Residue-level contacts at the interface:
Residue N345 in the first protein contacts residue V485 in the second protein (closest heavy-atom distance 3.2 Å).
Residue D73 in the first protein is in contact with residue R64 in the second protein (closest heavy-atom distance 2.8 Å).
Residue T428 in the first protein is in contact with residue R344 in the second protein (closest heavy-atom distance 4.1 Å).
Residue V67 in the first protein contacts residue L70 in the second protein (closest heavy-atom distance 4.1 Å).
Residue N345 in the first protein interacts with residue P347 in the second protein (closest heavy-atom distance 3.4 Å).
Residue D483 in the first protein interacts with residue N345 in the second protein (closest heavy-atom distance 3.5 Å).
Residue R344 in the first protein contacts residue T430 in the second protein (closest heavy-atom distance 3.9 Å).
Residue D74 in the first protein contacts residue V67 in the second protein (closest heavy-atom distance 3.5 Å).
Residue V485 in the first protein interacts with residue N345 in the second protein (closest heavy-atom distance 3.1 Å).
Residue L70 in the first protein is in contact with residue V67 in the second protein (closest heavy-atom distance 4.2 Å).
Residue I343 in the first protein interacts with residue S265 in the second protein (closest heavy-atom distance 4.1 Å).
Residue D74 in the first protein interacts with residue P66 in the second protein (closest heavy-atom distance 3.9 Å).
Residue D74 in the first protein is in contact with residue R64 in the second protein (closest heavy-atom distance 2.9 Å).
Residue E533 in the first protein contacts residue R344 in the second protein (closest heavy-atom distance 3.9 Å).
Residue D73 in the first protein interacts with residue A362 in the second protein (closest heavy-atom distance 3.6 Å).
Residue P363 in the first protein contacts residue Y76 in the second protein (closest heavy-atom distance 4.0 Å).
Residue S366 in the first protein contacts residue D483 in the second protein (closest heavy-atom distance 4.0 Å).
Residue Y76 in the first protein is in contact with residue P363 in the second protein (closest heavy-atom distance 4.1 Å).
Residue S264 in the first protein interacts with residue R344 in the second protein (closest heavy-atom distance 3.8 Å).
Residue D73 in the first protein is in contact with residue F361 in the second protein (closest heavy-atom distance 3.5 Å).
Residue D74 in the first protein contacts residue P363 in the second protein (closest heavy-atom distance 3.6 Å).
Residue P71 in the first protein interacts with residue P66 in the second protein (closest heavy-atom distance 3.9 Å).
Residue V261 in the first protein interacts with residue N345 in the second protein (closest heavy-atom distance 3.6 Å).
Residue P347 in the first protein interacts with residue P347 in the second protein (closest heavy-atom distance 3.5 Å).
Residue Y76 in the first protein interacts with residue D74 in the second protein (closest heavy-atom distance 2.7 Å).
Residue S366 in the first protein is in contact with residue I432 in the second protein (closest heavy-atom distance 3.6 Å).
Residue P363 in the first protein contacts residue I75 in the second protein (closest heavy-atom distance 3.8 Å).
Residue R64 in the first protein interacts with residue D73 in the second protein (closest heavy-atom distance 3.0 Å).
Residue P66 in the first protein is in contact with residue P71 in the second protein (closest heavy-atom distance 4.0 Å).
Residue L70 in the first protein is in contact with residue P66 in the second protein (closest heavy-atom distance 3.7 Å).
Residue P66 in the first protein interacts with residue L70 in the second protein (closest heavy-atom distance 3.8 Å).
Residue I75 in the first protein is in contact with residue P363 in the second protein (closest heavy-atom distance 3.7 Å).
Residue V261 in the first protein contacts residue Y346 in the second protein (closest heavy-atom distance 4.2 Å).
Residue R64 in the first protein contacts residue D74 in the second protein (closest heavy-atom distance 3.0 Å).
Residue G360 in the first protein contacts residue D73 in the second protein (closest heavy-atom distance 3.7 Å).
Residue N345 in the first protein is in contact with residue V261 in the second protein (closest heavy-atom distance 3.3 Å).
Residue D74 in the first protein contacts residue Y76 in the second protein (closest heavy-atom distance 2.5 Å).
Residue F361 in the first protein is in contact with residue D73 in the second protein (closest heavy-atom distance 3.6 Å).
Residue P363 in the first protein is in contact with residue D74 in the second protein (closest heavy-atom distance 3.7 Å).
Residue A362 in the first protein contacts residue D73 in the second protein (closest heavy-atom distance 3.3 Å).
Residue P347 in the first protein contacts residue N345 in the second protein (closest heavy-atom distance 3.5 Å).
Residue N345 in the first protein is in contact with residue D483 in the second protein (closest heavy-atom distance 3.0 Å).
Residue P66 in the first protein contacts residue D74 in the second protein (closest heavy-atom distance 3.9 Å).
Residue I343 in the first protein is in contact with residue S264 in the second protein (closest heavy-atom distance 4.2 Å).
Residue N368 in the first protein interacts with residue I432 in the second protein (closest heavy-atom distance 3.9 Å).
Residue R344 in the first protein interacts with residue S264 in the second protein (closest heavy-atom distance 4.1 Å).
Residue S265 in the first protein interacts with residue I343 in the second protein (closest heavy-atom distance 4.0 Å).
Residue R344 in the first protein contacts residue V261 in the second protein (closest heavy-atom distance 4.2 Å).
Residue E365 in the first protein contacts residue R434 in the second protein (closest heavy-atom distance 3.0 Å).
Residue D73 in the first protein is in contact with residue P363 in the second protein (closest heavy-atom distance 3.4 Å).
Residue R344 in the first protein contacts residue E533 in the second protein (closest heavy-atom distance 2.4 Å).
Residue Y76 in the first protein contacts residue Y76 in the second protein (closest heavy-atom distance 3.6 Å).
Residue V67 in the first protein interacts with residue D74 in the second protein (closest heavy-atom distance 3.7 Å).
Residue L70 in the first protein interacts with residue L70 in the second protein (closest heavy-atom distance 4.0 Å).
Residue D483 in the first protein contacts residue S366 in the second protein (closest heavy-atom distance 3.5 Å).
Residue T430 in the first protein contacts residue R344 in the second protein (closest heavy-atom distance 3.6 Å).
Residue P363 in the first protein contacts residue D73 in the second protein (closest heavy-atom distance 3.3 Å).
Residue V261 in the first protein is in contact with residue R344 in the second protein (closest heavy-atom distance 4.3 Å).
Residue Y346 in the first protein is in contact with residue V261 in the second protein (closest heavy-atom distance 4.0 Å).
Residue I432 in the first protein interacts with residue R344 in the second protein (closest heavy-atom distance 3.4 Å).

Sequence of the first protein:
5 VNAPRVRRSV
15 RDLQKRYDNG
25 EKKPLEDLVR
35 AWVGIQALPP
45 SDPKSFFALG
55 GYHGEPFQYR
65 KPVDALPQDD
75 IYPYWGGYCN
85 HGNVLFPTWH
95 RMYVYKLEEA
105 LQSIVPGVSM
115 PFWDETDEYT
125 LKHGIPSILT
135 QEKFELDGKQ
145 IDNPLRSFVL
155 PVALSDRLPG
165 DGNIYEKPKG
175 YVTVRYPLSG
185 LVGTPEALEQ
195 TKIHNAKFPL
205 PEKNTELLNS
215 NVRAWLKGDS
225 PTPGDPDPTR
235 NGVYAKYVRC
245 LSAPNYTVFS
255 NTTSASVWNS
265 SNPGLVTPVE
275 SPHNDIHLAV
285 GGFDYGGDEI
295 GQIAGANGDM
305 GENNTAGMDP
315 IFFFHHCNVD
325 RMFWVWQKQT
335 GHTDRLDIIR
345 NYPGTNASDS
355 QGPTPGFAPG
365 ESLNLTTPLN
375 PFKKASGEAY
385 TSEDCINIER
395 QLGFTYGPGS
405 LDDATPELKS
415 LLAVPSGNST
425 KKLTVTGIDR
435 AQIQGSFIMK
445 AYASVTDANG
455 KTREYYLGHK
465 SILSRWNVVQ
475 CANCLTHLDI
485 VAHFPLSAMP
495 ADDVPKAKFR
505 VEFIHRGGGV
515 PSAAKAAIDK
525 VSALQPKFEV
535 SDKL

Sequence of the second protein:
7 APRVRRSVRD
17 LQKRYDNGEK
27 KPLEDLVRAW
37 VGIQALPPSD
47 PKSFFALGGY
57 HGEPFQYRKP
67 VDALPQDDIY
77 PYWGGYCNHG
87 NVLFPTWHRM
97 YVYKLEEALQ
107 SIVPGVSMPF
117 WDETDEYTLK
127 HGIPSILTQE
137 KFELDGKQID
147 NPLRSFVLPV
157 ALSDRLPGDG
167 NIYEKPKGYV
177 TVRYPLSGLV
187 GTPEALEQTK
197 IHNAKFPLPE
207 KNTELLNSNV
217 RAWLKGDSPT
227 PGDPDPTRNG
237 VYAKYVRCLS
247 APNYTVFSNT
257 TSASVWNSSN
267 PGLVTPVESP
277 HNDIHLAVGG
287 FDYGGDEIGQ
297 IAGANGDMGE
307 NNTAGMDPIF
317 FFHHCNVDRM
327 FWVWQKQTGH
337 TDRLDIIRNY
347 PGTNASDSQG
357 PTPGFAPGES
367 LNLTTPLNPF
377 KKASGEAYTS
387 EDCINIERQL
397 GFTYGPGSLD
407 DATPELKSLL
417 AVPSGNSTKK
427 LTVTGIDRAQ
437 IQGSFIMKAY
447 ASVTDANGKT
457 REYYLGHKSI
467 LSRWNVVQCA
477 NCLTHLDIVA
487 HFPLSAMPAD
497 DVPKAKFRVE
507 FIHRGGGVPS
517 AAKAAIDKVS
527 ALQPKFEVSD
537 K

These two protein chains interact to form a complex.